Sequence of the first protein:
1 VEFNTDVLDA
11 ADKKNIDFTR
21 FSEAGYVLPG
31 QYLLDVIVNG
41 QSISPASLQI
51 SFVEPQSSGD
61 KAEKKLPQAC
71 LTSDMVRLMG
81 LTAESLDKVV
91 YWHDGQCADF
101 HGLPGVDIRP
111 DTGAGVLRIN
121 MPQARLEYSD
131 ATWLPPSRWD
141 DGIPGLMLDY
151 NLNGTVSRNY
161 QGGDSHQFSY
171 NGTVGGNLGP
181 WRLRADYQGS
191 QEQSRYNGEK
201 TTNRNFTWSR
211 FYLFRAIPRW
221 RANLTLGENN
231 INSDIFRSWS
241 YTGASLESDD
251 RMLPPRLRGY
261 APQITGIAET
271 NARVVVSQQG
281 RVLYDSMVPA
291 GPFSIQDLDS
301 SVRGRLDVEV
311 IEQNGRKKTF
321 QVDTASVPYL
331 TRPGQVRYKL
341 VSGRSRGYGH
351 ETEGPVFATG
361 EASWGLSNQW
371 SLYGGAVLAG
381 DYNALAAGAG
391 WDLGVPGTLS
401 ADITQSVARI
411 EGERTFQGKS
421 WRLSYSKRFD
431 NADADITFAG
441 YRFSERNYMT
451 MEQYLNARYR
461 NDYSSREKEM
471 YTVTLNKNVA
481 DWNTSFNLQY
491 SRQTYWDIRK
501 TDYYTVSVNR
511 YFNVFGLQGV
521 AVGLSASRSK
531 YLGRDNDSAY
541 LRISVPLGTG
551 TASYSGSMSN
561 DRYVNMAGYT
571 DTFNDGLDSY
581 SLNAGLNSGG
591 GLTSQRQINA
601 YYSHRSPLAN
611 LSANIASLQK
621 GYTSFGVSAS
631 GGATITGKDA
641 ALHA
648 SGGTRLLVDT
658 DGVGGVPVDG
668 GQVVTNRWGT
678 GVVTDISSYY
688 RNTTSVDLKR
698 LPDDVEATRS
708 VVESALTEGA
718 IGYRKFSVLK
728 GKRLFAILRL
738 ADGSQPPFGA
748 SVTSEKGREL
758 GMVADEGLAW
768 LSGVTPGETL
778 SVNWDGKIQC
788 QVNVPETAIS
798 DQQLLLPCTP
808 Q

Interface contacts:
Residue L695 in the first protein is in contact with residue F26 in the second protein (closest heavy-atom distance 4.9 Å).
Residue K696 in the first protein contacts residue F26 in the second protein (closest heavy-atom distance 3.8 Å).
Residue D694 in the first protein contacts residue V24 in the second protein (closest heavy-atom distance 4.5 Å).
Residue L8 in the first protein contacts residue T172 in the second protein (closest heavy-atom distance 4.1 Å).
Residue L8 in the first protein interacts with residue G90 in the second protein (closest heavy-atom distance 4.3 Å).
Residue V7 in the first protein interacts with residue T103 in the second protein (closest heavy-atom distance 4.3 Å).
Residue D666 in the first protein contacts residue V24 in the second protein (closest heavy-atom distance 4.3 Å).
Residue V7 in the first protein interacts with residue T170 in the second protein (closest heavy-atom distance 3.7 Å).
Residue K696 in the first protein is in contact with residue V24 in the second protein (closest heavy-atom distance 4.6 Å).
Residue L8 in the first protein is in contact with residue T91 in the second protein (closest heavy-atom distance 4.2 Å).

The following describes two proteins that form a bound complex.

Sequence of the second protein:
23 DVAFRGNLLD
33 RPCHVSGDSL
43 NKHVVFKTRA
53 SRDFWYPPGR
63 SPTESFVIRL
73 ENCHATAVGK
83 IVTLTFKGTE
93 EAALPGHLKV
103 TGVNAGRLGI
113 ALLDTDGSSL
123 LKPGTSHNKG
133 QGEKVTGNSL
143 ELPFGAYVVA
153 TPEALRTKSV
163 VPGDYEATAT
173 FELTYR